Sequence of protein 2:
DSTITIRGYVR

Residue-level contacts at the interface:
Residue V6 in protein 1 interacts with residue D2 in protein 2 (closest heavy-atom distance 3.4 Å).
Residue T9 in protein 1 contacts residue S3 in protein 2 (closest heavy-atom distance 3.6 Å).
Residue V107 in protein 1 is in contact with residue I7 in protein 2 (closest heavy-atom distance 3.5 Å).
Residue A11 in protein 1 is in contact with residue T6 in protein 2 (closest heavy-atom distance 2.8 Å).
Residue A11 in protein 1 is in contact with residue I5 in protein 2 (closest heavy-atom distance 3.3 Å).
Residue L15 in protein 1 contacts residue I7 in protein 2 (closest heavy-atom distance 3.8 Å).
Residue T9 in protein 1 interacts with residue D2 in protein 2 (closest heavy-atom distance 4.0 Å).
Residue I125 in protein 1 is in contact with residue I5 in protein 2 (closest heavy-atom distance 2.8 Å).
Residue S20 in protein 1 contacts residue R12 in protein 2 (closest heavy-atom distance 2.8 Å).
Residue T8 in protein 1 interacts with residue S3 in protein 2 (closest heavy-atom distance 2.6 Å).
Residue T117 in protein 1 interacts with residue V11 in protein 2 (closest heavy-atom distance 3.2 Å).
Residue I125 in protein 1 interacts with residue T4 in protein 2 (closest heavy-atom distance 3.6 Å).
Residue L15 in protein 1 contacts residue R8 in protein 2 (closest heavy-atom distance 2.9 Å).
Residue Y19 in protein 1 is in contact with residue R12 in protein 2 (closest heavy-atom distance 2.9 Å).
Residue G119 in protein 1 is in contact with residue V11 in protein 2 (closest heavy-atom distance 2.8 Å).
Residue T12 in protein 1 is in contact with residue R8 in protein 2 (closest heavy-atom distance 4.0 Å).
Residue I127 in protein 1 is in contact with residue D2 in protein 2 (closest heavy-atom distance 3.0 Å).
Residue I121 in protein 1 interacts with residue V11 in protein 2 (closest heavy-atom distance 3.6 Å).
Residue V124 in protein 1 interacts with residue I5 in protein 2 (closest heavy-atom distance 3.3 Å).
Residue Q118 in protein 1 contacts residue V11 in protein 2 (closest heavy-atom distance 3.2 Å).
Residue G16 in protein 1 is in contact with residue Y10 in protein 2 (closest heavy-atom distance 3.1 Å).
Residue Q122 in protein 1 interacts with residue I7 in protein 2 (closest heavy-atom distance 3.3 Å).
Residue T9 in protein 1 interacts with residue T4 in protein 2 (closest heavy-atom distance 3.1 Å).
Residue T120 in protein 1 contacts residue Y10 in protein 2 (closest heavy-atom distance 3.5 Å).
Residue T12 in protein 1 is in contact with residue T6 in protein 2 (closest heavy-atom distance 3.3 Å).
Residue G16 in protein 1 interacts with residue R8 in protein 2 (closest heavy-atom distance 4.1 Å).
Residue L74 in protein 1 is in contact with residue I7 in protein 2 (closest heavy-atom distance 4.1 Å).
Residue A69 in protein 1 interacts with residue V11 in protein 2 (closest heavy-atom distance 3.8 Å).
Residue D14 in protein 1 contacts residue R8 in protein 2 (closest heavy-atom distance 3.2 Å).
Residue V13 in protein 1 contacts residue T6 in protein 2 (closest heavy-atom distance 2.7 Å).
Residue G16 in protein 1 contacts residue G9 in protein 2 (closest heavy-atom distance 3.5 Å).
Residue G119 in protein 1 contacts residue Y10 in protein 2 (closest heavy-atom distance 3.5 Å).
Residue V13 in protein 1 interacts with residue I7 in protein 2 (closest heavy-atom distance 3.5 Å).
Residue Y129 in protein 1 interacts with residue S3 in protein 2 (closest heavy-atom distance 2.7 Å).
Residue A123 in protein 1 contacts residue T6 in protein 2 (closest heavy-atom distance 3.6 Å).
Residue V6 in protein 1 interacts with residue S3 in protein 2 (closest heavy-atom distance 3.6 Å).
Residue I121 in protein 1 contacts residue I7 in protein 2 (closest heavy-atom distance 3.6 Å).
Residue N10 in protein 1 interacts with residue T4 in protein 2 (closest heavy-atom distance 3.7 Å).
Residue I121 in protein 1 contacts residue Y10 in protein 2 (closest heavy-atom distance 4.0 Å).
Residue A11 in protein 1 interacts with residue T4 in protein 2 (closest heavy-atom distance 3.0 Å).
Residue Q122 in protein 1 interacts with residue T6 in protein 2 (closest heavy-atom distance 3.8 Å).
Residue A123 in protein 1 is in contact with residue I5 in protein 2 (closest heavy-atom distance 3.7 Å).
Residue D17 in protein 1 is in contact with residue R12 in protein 2 (closest heavy-atom distance 3.5 Å).
Residue D17 in protein 1 is in contact with residue Y10 in protein 2 (closest heavy-atom distance 3.7 Å).
Residue I125 in protein 1 is in contact with residue S3 in protein 2 (closest heavy-atom distance 4.0 Å).
Residue V124 in protein 1 interacts with residue T4 in protein 2 (closest heavy-atom distance 3.3 Å).
Residue I121 in protein 1 interacts with residue G9 in protein 2 (closest heavy-atom distance 2.7 Å).
Residue L18 in protein 1 is in contact with residue R12 in protein 2 (closest heavy-atom distance 2.8 Å).
Residue I127 in protein 1 contacts residue I5 in protein 2 (closest heavy-atom distance 3.7 Å).
Residue T120 in protein 1 contacts residue G9 in protein 2 (closest heavy-atom distance 3.6 Å).
Residue L37 in protein 1 contacts residue S3 in protein 2 (closest heavy-atom distance 4.0 Å).
Residue L18 in protein 1 contacts residue V11 in protein 2 (closest heavy-atom distance 3.1 Å).
Residue I121 in protein 1 contacts residue R8 in protein 2 (closest heavy-atom distance 3.1 Å).
Residue A123 in protein 1 contacts residue I7 in protein 2 (closest heavy-atom distance 2.8 Å).
Residue I127 in protein 1 is in contact with residue S3 in protein 2 (closest heavy-atom distance 2.9 Å).
Residue V13 in protein 1 interacts with residue R8 in protein 2 (closest heavy-atom distance 2.9 Å).
Residue L18 in protein 1 is in contact with residue Y10 in protein 2 (closest heavy-atom distance 2.8 Å).
Residue T128 in protein 1 interacts with residue D2 in protein 2 (closest heavy-atom distance 3.3 Å).
Residue S126 in protein 1 interacts with residue S3 in protein 2 (closest heavy-atom distance 3.6 Å).
Residue Y129 in protein 1 is in contact with residue D2 in protein 2 (closest heavy-atom distance 2.9 Å).

These two protein chains interact to form a complex.

Sequence of protein 1:
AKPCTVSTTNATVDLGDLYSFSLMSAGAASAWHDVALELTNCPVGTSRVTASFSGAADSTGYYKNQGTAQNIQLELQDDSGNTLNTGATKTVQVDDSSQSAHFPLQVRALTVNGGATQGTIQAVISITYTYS